Sequence of chain A:
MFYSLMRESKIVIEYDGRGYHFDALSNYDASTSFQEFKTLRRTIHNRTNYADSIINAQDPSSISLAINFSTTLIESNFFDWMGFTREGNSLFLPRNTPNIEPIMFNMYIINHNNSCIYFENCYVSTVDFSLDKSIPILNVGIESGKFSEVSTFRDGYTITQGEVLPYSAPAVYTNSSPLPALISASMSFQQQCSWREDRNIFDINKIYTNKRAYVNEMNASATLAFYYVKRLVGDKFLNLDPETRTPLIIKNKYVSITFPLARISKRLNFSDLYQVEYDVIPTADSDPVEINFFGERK

Sequence of chain B:
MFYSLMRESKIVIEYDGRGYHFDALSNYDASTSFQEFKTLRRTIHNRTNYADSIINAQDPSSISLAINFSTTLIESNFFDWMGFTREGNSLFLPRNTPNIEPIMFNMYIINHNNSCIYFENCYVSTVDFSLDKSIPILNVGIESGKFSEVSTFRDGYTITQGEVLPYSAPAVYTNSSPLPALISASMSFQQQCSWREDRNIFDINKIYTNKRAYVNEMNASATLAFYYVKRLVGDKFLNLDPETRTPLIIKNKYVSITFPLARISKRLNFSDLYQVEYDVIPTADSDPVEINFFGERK

The following describes two proteins that form a bound complex.

Residue-level contacts at the interface:
Residue T97 in chain B contacts residue R47 in chain A (closest heavy-atom distance 2.9 Å).
Residue R267 in chain B contacts residue T32 in chain A (closest heavy-atom distance 3.4 Å).
Residue F270 in chain B is in contact with residue M6 in chain A (closest heavy-atom distance 3.4 Å).
Residue P288 in chain B interacts with residue Y50 in chain A (closest heavy-atom distance 3.1 Å).
Residue N96 in chain B interacts with residue T48 in chain A (closest heavy-atom distance 3.6 Å).
Residue P282 in chain B interacts with residue Y50 in chain A (closest heavy-atom distance 3.4 Å).
Residue R263 in chain B contacts residue E36 in chain A (closest heavy-atom distance 3.0 Å).
Residue L268 in chain B interacts with residue I117 in chain A (closest heavy-atom distance 3.8 Å).
Residue L240 in chain B interacts with residue E149 in chain A (closest heavy-atom distance 3.2 Å).
Residue R95 in chain B contacts residue Y50 in chain A (closest heavy-atom distance 3.8 Å).
Residue N269 in chain B contacts residue S31 in chain A (closest heavy-atom distance 3.3 Å).
Residue L273 in chain B interacts with residue S4 in chain A (closest heavy-atom distance 3.4 Å).
Residue N239 in chain B interacts with residue E149 in chain A (closest heavy-atom distance 3.7 Å).
Residue R267 in chain B interacts with residue S33 in chain A (closest heavy-atom distance 3.8 Å).
Residue P180 in chain B is in contact with residue M1 in chain A (closest heavy-atom distance 3.9 Å).
Residue A284 in chain B contacts residue A51 in chain A (closest heavy-atom distance 3.6 Å).
Residue F270 in chain B is in contact with residue Y28 in chain A (closest heavy-atom distance 3.8 Å).
Residue L268 in chain B interacts with residue S31 in chain A (closest heavy-atom distance 3.3 Å).
Residue F270 in chain B interacts with residue I109 in chain A (closest heavy-atom distance 3.8 Å).
Residue R95 in chain B is in contact with residue T48 in chain A (closest heavy-atom distance 3.4 Å).
Residue M218 in chain B is in contact with residue N49 in chain A (closest heavy-atom distance 3.4 Å).
Residue D272 in chain B interacts with residue L5 in chain A (closest heavy-atom distance 3.8 Å).
Residue N96 in chain B contacts residue R47 in chain A (closest heavy-atom distance 3.1 Å).
Residue L268 in chain B is in contact with residue T32 in chain A (closest heavy-atom distance 3.2 Å).
Residue P242 in chain B is in contact with residue I55 in chain A (closest heavy-atom distance 3.6 Å).
Residue E217 in chain B interacts with residue L40 in chain A (closest heavy-atom distance 3.1 Å).
Residue Y228 in chain B is in contact with residue E149 in chain A (closest heavy-atom distance 2.2 Å).
Residue V229 in chain B is in contact with residue Y3 in chain A (closest heavy-atom distance 3.8 Å).
Residue F270 in chain B contacts residue A30 in chain A (closest heavy-atom distance 3.2 Å).
Residue L273 in chain B is in contact with residue L5 in chain A (closest heavy-atom distance 3.6 Å).
Residue R263 in chain B interacts with residue S53 in chain A (closest heavy-atom distance 3.1 Å).
Residue A284 in chain B contacts residue Y50 in chain A (closest heavy-atom distance 3.6 Å).
Residue K230 in chain B is in contact with residue F2 in chain A (closest heavy-atom distance 3.1 Å).
Residue T97 in chain B interacts with residue R42 in chain A (closest heavy-atom distance 3.2 Å).
Residue L240 in chain B contacts residue F34 in chain A (closest heavy-atom distance 3.2 Å).
Residue A284 in chain B interacts with residue D52 in chain A (closest heavy-atom distance 3.2 Å).
Residue T283 in chain B interacts with residue Y50 in chain A (closest heavy-atom distance 3.1 Å).
Residue L93 in chain B contacts residue Y50 in chain A (closest heavy-atom distance 3.1 Å).
Residue N216 in chain B contacts residue R42 in chain A (closest heavy-atom distance 2.8 Å).
Residue Y274 in chain B interacts with residue S4 in chain A (closest heavy-atom distance 2.9 Å).
Residue P94 in chain B contacts residue Y50 in chain A (closest heavy-atom distance 3.7 Å).
Residue V229 in chain B contacts residue F2 in chain A (closest heavy-atom distance 3.7 Å).
Residue R231 in chain B interacts with residue F2 in chain A (closest heavy-atom distance 3.4 Å).
Residue E217 in chain B is in contact with residue R42 in chain A (closest heavy-atom distance 3.4 Å).
Residue L240 in chain B interacts with residue T32 in chain A (closest heavy-atom distance 3.7 Å).
Residue S271 in chain B is in contact with residue M6 in chain A (closest heavy-atom distance 3.2 Å).
Residue Y274 in chain B interacts with residue I109 in chain A (closest heavy-atom distance 3.7 Å).
Residue K230 in chain B contacts residue E149 in chain A (closest heavy-atom distance 3.6 Å).
Residue R95 in chain B is in contact with residue N49 in chain A (closest heavy-atom distance 2.9 Å).
Residue V289 in chain B interacts with residue Y50 in chain A (closest heavy-atom distance 3.2 Å).
Residue T97 in chain B interacts with residue N49 in chain A (closest heavy-atom distance 2.8 Å).
Residue V229 in chain B contacts residue M1 in chain A (closest heavy-atom distance 3.7 Å).
Residue P94 in chain B contacts residue N49 in chain A (closest heavy-atom distance 3.1 Å).
Residue Y274 in chain B interacts with residue Y28 in chain A (closest heavy-atom distance 2.5 Å).
Residue P98 in chain B interacts with residue R47 in chain A (closest heavy-atom distance 3.6 Å).
Residue D272 in chain B contacts residue M6 in chain A (closest heavy-atom distance 3.0 Å).
Residue D287 in chain B is in contact with residue Y50 in chain A (closest heavy-atom distance 3.7 Å).
Residue V233 in chain B interacts with residue S151 in chain A (closest heavy-atom distance 3.2 Å).
Residue F270 in chain B contacts residue I117 in chain A (closest heavy-atom distance 3.6 Å).
Residue V215 in chain B is in contact with residue R42 in chain A (closest heavy-atom distance 3.6 Å).